Contacts between the two chains:
Residue Y220 in the second protein contacts residue T90 in the first protein (closest heavy-atom distance 4.2 Å).
Residue D154 in the second protein is in contact with residue K120 in the first protein (closest heavy-atom distance 4.3 Å).
Residue E106 in the second protein is in contact with residue R63 in the first protein (closest heavy-atom distance 3.2 Å).
Residue P188 in the second protein contacts residue R88 in the first protein (closest heavy-atom distance 2.4 Å).
Residue Y220 in the second protein interacts with residue P92 in the first protein (closest heavy-atom distance 4.0 Å).
Residue E215 in the second protein is in contact with residue R106 in the first protein (closest heavy-atom distance 3.4 Å).
Residue E217 in the second protein contacts residue Q85 in the first protein (closest heavy-atom distance 3.4 Å).
Residue Y102 in the second protein interacts with residue Y61 in the first protein (closest heavy-atom distance 3.2 Å).
Residue E106 in the second protein interacts with residue L87 in the first protein (closest heavy-atom distance 4.3 Å).
Residue E106 in the second protein contacts residue I64 in the first protein (closest heavy-atom distance 3.9 Å).
Residue K213 in the second protein is in contact with residue Q107 in the first protein (closest heavy-atom distance 3.2 Å).
Residue E217 in the second protein contacts residue Q82 in the first protein (closest heavy-atom distance 3.3 Å).
Residue P109 in the second protein is in contact with residue F89 in the first protein (closest heavy-atom distance 3.9 Å).
Residue L216 in the second protein interacts with residue D103 in the first protein (closest heavy-atom distance 3.6 Å).
Residue F105 in the second protein contacts residue V65 in the first protein (closest heavy-atom distance 3.4 Å).
Residue E127 in the second protein contacts residue Y117 in the first protein (closest heavy-atom distance 2.9 Å).
Residue T100 in the second protein interacts with residue Y61 in the first protein (closest heavy-atom distance 3.2 Å).
Residue V190 in the second protein is in contact with residue R88 in the first protein (closest heavy-atom distance 4.3 Å).
Residue E106 in the second protein interacts with residue F89 in the first protein (closest heavy-atom distance 4.4 Å).
Residue V110 in the second protein interacts with residue R88 in the first protein (closest heavy-atom distance 2.9 Å).
Residue E191 in the second protein is in contact with residue R88 in the first protein (closest heavy-atom distance 3.0 Å).
Residue D212 in the second protein contacts residue L110 in the first protein (closest heavy-atom distance 3.9 Å).
Residue V110 in the second protein is in contact with residue F89 in the first protein (closest heavy-atom distance 4.2 Å).
Residue N189 in the second protein is in contact with residue R88 in the first protein (closest heavy-atom distance 4.2 Å).
Residue W214 in the second protein is in contact with residue Q85 in the first protein (closest heavy-atom distance 4.1 Å).
Residue E217 in the second protein contacts residue P81 in the first protein (closest heavy-atom distance 3.3 Å).
Residue W214 in the second protein is in contact with residue P81 in the first protein (closest heavy-atom distance 3.3 Å).
Residue D212 in the second protein is in contact with residue R106 in the first protein (closest heavy-atom distance 3.6 Å).
Residue E128 in the second protein is in contact with residue E118 in the first protein (closest heavy-atom distance 2.9 Å).
Residue F105 in the second protein is in contact with residue H77 in the first protein (closest heavy-atom distance 3.9 Å).
Residue S111 in the second protein interacts with residue T90 in the first protein (closest heavy-atom distance 4.0 Å).
Residue I101 in the second protein interacts with residue Y61 in the first protein (closest heavy-atom distance 3.6 Å).
Residue K107 in the second protein is in contact with residue R88 in the first protein (closest heavy-atom distance 3.6 Å).
Residue D212 in the second protein interacts with residue Q107 in the first protein (closest heavy-atom distance 3.4 Å).
Residue E217 in the second protein interacts with residue R91 in the first protein (closest heavy-atom distance 2.5 Å).
Residue V110 in the second protein is in contact with residue T90 in the first protein (closest heavy-atom distance 3.2 Å).
Residue G108 in the second protein contacts residue R88 in the first protein (closest heavy-atom distance 3.7 Å).
Residue R158 in the second protein contacts residue Y117 in the first protein (closest heavy-atom distance 4.4 Å).
Residue F105 in the second protein is in contact with residue I64 in the first protein (closest heavy-atom distance 3.4 Å).
Residue F105 in the second protein interacts with residue L87 in the first protein (closest heavy-atom distance 4.1 Å).
Residue E106 in the second protein interacts with residue Y61 in the first protein (closest heavy-atom distance 3.1 Å).
Residue R152 in the second protein contacts residue W121 in the first protein (closest heavy-atom distance 3.0 Å).
Residue R158 in the second protein contacts residue W121 in the first protein (closest heavy-atom distance 3.5 Å).
Residue L216 in the second protein contacts residue Q82 in the first protein (closest heavy-atom distance 3.4 Å).
Residue A97 in the second protein is in contact with residue R60 in the first protein (closest heavy-atom distance 3.9 Å).
Residue P188 in the second protein interacts with residue Q85 in the first protein (closest heavy-atom distance 3.3 Å).
Residue E106 in the second protein contacts residue R62 in the first protein (closest heavy-atom distance 3.5 Å).
Residue D154 in the second protein is in contact with residue W121 in the first protein (closest heavy-atom distance 3.1 Å).
Residue F105 in the second protein interacts with residue R63 in the first protein (closest heavy-atom distance 4.3 Å).
Residue F105 in the second protein interacts with residue P67 in the first protein (closest heavy-atom distance 3.5 Å).
Residue W214 in the second protein interacts with residue V84 in the first protein (closest heavy-atom distance 4.3 Å).
Residue Y220 in the second protein contacts residue H93 in the first protein (closest heavy-atom distance 3.6 Å).
Residue K213 in the second protein is in contact with residue R106 in the first protein (closest heavy-atom distance 4.3 Å).
Residue R122 in the second protein interacts with residue I114 in the first protein (closest heavy-atom distance 4.2 Å).
Residue Y102 in the second protein contacts residue I64 in the first protein (closest heavy-atom distance 4.1 Å).
Residue K107 in the second protein interacts with residue L87 in the first protein (closest heavy-atom distance 3.0 Å).
Residue G126 in the second protein contacts residue Y117 in the first protein (closest heavy-atom distance 4.2 Å).
Residue G126 in the second protein is in contact with residue L110 in the first protein (closest heavy-atom distance 4.1 Å).
Residue L216 in the second protein interacts with residue R106 in the first protein (closest heavy-atom distance 4.1 Å).
Residue P109 in the second protein contacts residue R88 in the first protein (closest heavy-atom distance 3.5 Å).

The following describes two proteins that form a bound complex.

Sequence of the first protein:
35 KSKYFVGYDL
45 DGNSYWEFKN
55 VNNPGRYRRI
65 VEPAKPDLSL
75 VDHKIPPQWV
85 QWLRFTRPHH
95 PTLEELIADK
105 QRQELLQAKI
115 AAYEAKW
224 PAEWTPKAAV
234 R

Sequence of the second protein:
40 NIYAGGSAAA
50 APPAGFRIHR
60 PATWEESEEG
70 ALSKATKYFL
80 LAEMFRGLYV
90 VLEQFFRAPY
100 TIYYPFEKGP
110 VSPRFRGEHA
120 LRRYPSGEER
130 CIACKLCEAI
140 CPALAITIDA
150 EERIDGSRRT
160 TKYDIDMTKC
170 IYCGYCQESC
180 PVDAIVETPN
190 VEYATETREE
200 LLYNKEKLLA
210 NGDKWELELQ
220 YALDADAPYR